Residue-level contacts at the interface:
Residue R93 in the second protein interacts with residue P17 in the first protein (closest heavy-atom distance 4.0 Å).
Residue N191 in the second protein interacts with residue R164 in the first protein (closest heavy-atom distance 3.6 Å).
Residue D238 in the second protein is in contact with residue Y158 in the first protein (closest heavy-atom distance 3.5 Å).
Residue M34 in the second protein interacts with residue N41 in the first protein (closest heavy-atom distance 3.2 Å).
Residue K90 in the second protein interacts with residue P19 in the first protein (closest heavy-atom distance 3.4 Å).
Residue Y136 in the second protein interacts with residue G91 in the first protein (closest heavy-atom distance 4.0 Å).
Residue Y136 in the second protein interacts with residue P93 in the first protein (closest heavy-atom distance 3.9 Å).
Residue Y220 in the second protein interacts with residue Y158 in the first protein (closest heavy-atom distance 3.6 Å).
Residue P32 in the second protein interacts with residue P22 in the first protein (closest heavy-atom distance 3.9 Å).
Residue D115 in the second protein is in contact with residue R76 in the first protein (closest heavy-atom distance 3.0 Å).
Residue D238 in the second protein interacts with residue K157 in the first protein (closest heavy-atom distance 2.7 Å).
Residue W236 in the second protein interacts with residue R164 in the first protein (closest heavy-atom distance 3.8 Å).
Residue M34 in the second protein contacts residue S40 in the first protein (closest heavy-atom distance 4.3 Å).
Residue E30 in the second protein is in contact with residue N41 in the first protein (closest heavy-atom distance 3.3 Å).
Residue Y196 in the second protein is in contact with residue K157 in the first protein (closest heavy-atom distance 3.3 Å).
Residue W236 in the second protein contacts residue E162 in the first protein (closest heavy-atom distance 3.9 Å).
Residue R224 in the second protein is in contact with residue E162 in the first protein (closest heavy-atom distance 2.9 Å).
Residue G92 in the second protein contacts residue W24 in the first protein (closest heavy-atom distance 4.0 Å).
Residue G92 in the second protein is in contact with residue P17 in the first protein (closest heavy-atom distance 3.9 Å).
Residue Y28 in the second protein interacts with residue Q73 in the first protein (closest heavy-atom distance 4.2 Å).
Residue Y196 in the second protein is in contact with residue T127 in the first protein (closest heavy-atom distance 3.9 Å).
Residue M34 in the second protein is in contact with residue N43 in the first protein (closest heavy-atom distance 3.6 Å).
Residue D115 in the second protein is in contact with residue N81 in the first protein (closest heavy-atom distance 4.0 Å).
Residue D115 in the second protein is in contact with residue S80 in the first protein (closest heavy-atom distance 2.9 Å).
Residue P94 in the second protein contacts residue W24 in the first protein (closest heavy-atom distance 3.6 Å).
Residue R49 in the second protein is in contact with residue Q66 in the first protein (closest heavy-atom distance 4.3 Å).
Residue R240 in the second protein contacts residue M130 in the first protein (closest heavy-atom distance 3.6 Å).
Residue Y28 in the second protein is in contact with residue W24 in the first protein (closest heavy-atom distance 3.4 Å).
Residue N194 in the second protein contacts residue T108 in the first protein (closest heavy-atom distance 4.0 Å).
Residue P135 in the second protein is in contact with residue N81 in the first protein (closest heavy-atom distance 3.3 Å).
Residue W236 in the second protein interacts with residue Y158 in the first protein (closest heavy-atom distance 3.6 Å).
Residue R224 in the second protein is in contact with residue Q66 in the first protein (closest heavy-atom distance 3.5 Å).
Residue E234 in the second protein interacts with residue E162 in the first protein (closest heavy-atom distance 4.0 Å).
Residue N117 in the second protein is in contact with residue N81 in the first protein (closest heavy-atom distance 3.2 Å).
Residue M34 in the second protein is in contact with residue I42 in the first protein (closest heavy-atom distance 3.7 Å).
Residue Y196 in the second protein is in contact with residue Y158 in the first protein (closest heavy-atom distance 3.9 Å).
Residue P135 in the second protein is in contact with residue S80 in the first protein (closest heavy-atom distance 3.2 Å).
Residue R93 in the second protein interacts with residue R76 in the first protein (closest heavy-atom distance 3.7 Å).
Residue Y196 in the second protein interacts with residue P161 in the first protein (closest heavy-atom distance 3.8 Å).
Residue L237 in the second protein contacts residue Y158 in the first protein (closest heavy-atom distance 4.0 Å).
Residue P94 in the second protein interacts with residue R76 in the first protein (closest heavy-atom distance 3.5 Å).
Residue D115 in the second protein contacts residue D77 in the first protein (closest heavy-atom distance 3.1 Å).
Residue Y189 in the second protein contacts residue R164 in the first protein (closest heavy-atom distance 3.4 Å).
Residue G193 in the second protein contacts residue T108 in the first protein (closest heavy-atom distance 3.5 Å).
Residue W236 in the second protein is in contact with residue P161 in the first protein (closest heavy-atom distance 3.1 Å).
Residue Y136 in the second protein interacts with residue S80 in the first protein (closest heavy-atom distance 3.7 Å).
Residue E30 in the second protein interacts with residue W24 in the first protein (closest heavy-atom distance 2.8 Å).
Residue R224 in the second protein interacts with residue D70 in the first protein (closest heavy-atom distance 3.8 Å).
Residue E30 in the second protein interacts with residue Y25 in the first protein (closest heavy-atom distance 2.7 Å).
Residue Y220 in the second protein contacts residue D151 in the first protein (closest heavy-atom distance 4.0 Å).
Residue Y222 in the second protein interacts with residue E162 in the first protein (closest heavy-atom distance 3.2 Å).
Residue M34 in the second protein is in contact with residue K44 in the first protein (closest heavy-atom distance 3.7 Å).
Residue S53 in the second protein interacts with residue K44 in the first protein (closest heavy-atom distance 4.0 Å).
Residue I219 in the second protein contacts residue Q154 in the first protein (closest heavy-atom distance 4.0 Å).
Residue A91 in the second protein interacts with residue P17 in the first protein (closest heavy-atom distance 3.9 Å).
Residue G116 in the second protein contacts residue D77 in the first protein (closest heavy-atom distance 3.6 Å).
Residue Y220 in the second protein contacts residue R155 in the first protein (closest heavy-atom distance 3.2 Å).
Residue G31 in the second protein is in contact with residue N41 in the first protein (closest heavy-atom distance 3.8 Å).
Residue Y136 in the second protein is in contact with residue Y92 in the first protein (closest heavy-atom distance 3.6 Å).
Residue Y220 in the second protein contacts residue Q154 in the first protein (closest heavy-atom distance 3.8 Å).

Sequence of the second protein:
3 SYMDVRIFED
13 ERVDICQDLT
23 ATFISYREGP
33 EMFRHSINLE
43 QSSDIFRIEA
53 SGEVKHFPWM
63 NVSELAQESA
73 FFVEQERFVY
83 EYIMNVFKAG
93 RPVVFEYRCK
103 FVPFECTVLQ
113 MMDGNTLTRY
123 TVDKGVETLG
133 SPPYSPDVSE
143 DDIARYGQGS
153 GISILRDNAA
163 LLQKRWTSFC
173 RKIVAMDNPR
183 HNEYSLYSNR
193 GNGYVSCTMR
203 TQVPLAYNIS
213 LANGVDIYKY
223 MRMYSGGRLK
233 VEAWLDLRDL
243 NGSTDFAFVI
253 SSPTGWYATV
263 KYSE

Sequence of the first protein:
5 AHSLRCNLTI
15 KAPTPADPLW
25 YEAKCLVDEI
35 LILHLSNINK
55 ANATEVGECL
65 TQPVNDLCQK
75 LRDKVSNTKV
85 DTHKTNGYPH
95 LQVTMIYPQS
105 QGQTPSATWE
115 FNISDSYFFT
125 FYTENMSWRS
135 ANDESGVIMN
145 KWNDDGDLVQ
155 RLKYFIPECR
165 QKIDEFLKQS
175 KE

This data describes a binding interaction between two proteins.